The following describes two proteins that form a bound complex.

Sequence of the second protein:
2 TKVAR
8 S

Interface contacts:
Residue G18 in the first protein contacts residue K3 in the second protein (closest heavy-atom distance 4.8 Å).
Residue L19 in the first protein interacts with residue T2 in the second protein (closest heavy-atom distance 4.1 Å).
Residue L12 in the first protein contacts residue V4 in the second protein (closest heavy-atom distance 4.9 Å).
Residue L20 in the first protein contacts residue K3 in the second protein (closest heavy-atom distance 3.0 Å).
Residue Y21 in the first protein contacts residue R6 in the second protein (closest heavy-atom distance 3.5 Å).
Residue L22 in the first protein interacts with residue A5 in the second protein (closest heavy-atom distance 4.5 Å).
Residue L20 in the first protein is in contact with residue T2 in the second protein (closest heavy-atom distance 3.7 Å).
Residue L20 in the first protein is in contact with residue A5 in the second protein (closest heavy-atom distance 2.8 Å).
Residue R14 in the first protein interacts with residue T2 in the second protein (closest heavy-atom distance 2.8 Å).
Residue Y21 in the first protein interacts with residue A5 in the second protein (closest heavy-atom distance 3.3 Å).
Residue G18 in the first protein interacts with residue T2 in the second protein (closest heavy-atom distance 3.0 Å).
Residue L19 in the first protein interacts with residue A5 in the second protein (closest heavy-atom distance 4.0 Å).
Residue L19 in the first protein is in contact with residue K3 in the second protein (closest heavy-atom distance 3.5 Å).
Residue L20 in the first protein interacts with residue V4 in the second protein (closest heavy-atom distance 3.2 Å).
Residue L19 in the first protein interacts with residue V4 in the second protein (closest heavy-atom distance 5.0 Å).

Sequence of the first protein:
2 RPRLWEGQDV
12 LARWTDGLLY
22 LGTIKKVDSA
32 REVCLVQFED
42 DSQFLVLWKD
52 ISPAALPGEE